Sequence of chain A:
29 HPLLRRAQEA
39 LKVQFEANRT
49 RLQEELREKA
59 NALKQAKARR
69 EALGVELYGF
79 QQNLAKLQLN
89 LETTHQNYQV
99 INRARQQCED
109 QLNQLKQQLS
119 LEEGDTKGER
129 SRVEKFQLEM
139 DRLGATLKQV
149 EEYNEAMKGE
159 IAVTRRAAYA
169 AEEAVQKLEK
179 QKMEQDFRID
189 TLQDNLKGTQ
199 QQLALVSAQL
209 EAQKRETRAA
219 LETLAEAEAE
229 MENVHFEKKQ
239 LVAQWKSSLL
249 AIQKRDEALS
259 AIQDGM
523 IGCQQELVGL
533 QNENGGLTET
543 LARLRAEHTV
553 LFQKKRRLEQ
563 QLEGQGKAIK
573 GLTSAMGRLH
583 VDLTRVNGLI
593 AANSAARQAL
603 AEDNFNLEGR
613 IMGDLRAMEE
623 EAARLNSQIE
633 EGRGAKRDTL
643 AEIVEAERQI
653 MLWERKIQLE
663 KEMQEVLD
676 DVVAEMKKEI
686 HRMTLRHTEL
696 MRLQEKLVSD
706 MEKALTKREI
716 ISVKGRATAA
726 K

This data describes a binding interaction between two proteins.

Contacts between the two chains:
Residue N718 in chain B contacts residue K712 in chain A (closest heavy-atom distance 3.3 Å).
Residue D110 in chain B is in contact with residue L117 in chain A (closest heavy-atom distance 3.3 Å).
Residue E201 in chain B interacts with residue L208 in chain A (closest heavy-atom distance 3.3 Å).
Residue K599 in chain B contacts residue N606 in chain A (closest heavy-atom distance 3.1 Å).
Residue R582 in chain B interacts with residue D584 in chain A (closest heavy-atom distance 3.2 Å).
Residue D177 in chain B interacts with residue Q183 in chain A (closest heavy-atom distance 3.2 Å).
Residue D535 in chain B is in contact with residue L543 in chain A (closest heavy-atom distance 3.2 Å).
Residue K163 in chain B contacts residue E170 in chain A (closest heavy-atom distance 3.3 Å).
Residue N718 in chain B interacts with residue R713 in chain A (closest heavy-atom distance 2.7 Å).
Residue D178 in chain B is in contact with residue Q183 in chain A (closest heavy-atom distance 3.3 Å).
Residue S656 in chain B interacts with residue E662 in chain A (closest heavy-atom distance 3.0 Å).
Residue L585 in chain B interacts with residue N595 in chain A (closest heavy-atom distance 3.3 Å).
Residue Y173 in chain B contacts residue K180 in chain A (closest heavy-atom distance 2.8 Å).
Residue N529 in chain B is in contact with residue E535 in chain A (closest heavy-atom distance 2.9 Å).
Residue E171 in chain B is in contact with residue L176 in chain A (closest heavy-atom distance 3.2 Å).
Residue F652 in chain B is in contact with residue E662 in chain A (closest heavy-atom distance 3.1 Å).
Residue R230 in chain B is in contact with residue K236 in chain A (closest heavy-atom distance 3.0 Å).
Residue D177 in chain B is in contact with residue D184 in chain A (closest heavy-atom distance 3.0 Å).
Residue M65 in chain B contacts residue L75 in chain A (closest heavy-atom distance 3.2 Å).
Residue R247 in chain B contacts residue D254 in chain A (closest heavy-atom distance 2.3 Å).
Residue L128 in chain B contacts residue Q135 in chain A (closest heavy-atom distance 3.1 Å).
Residue L581 in chain B contacts residue N589 in chain A (closest heavy-atom distance 3.3 Å).
Residue Q649 in chain B interacts with residue W655 in chain A (closest heavy-atom distance 3.3 Å).
Residue E33 in chain B contacts residue K40 in chain A (closest heavy-atom distance 3.2 Å).
Residue Q236 in chain B contacts residue W243 in chain A (closest heavy-atom distance 3.2 Å).
Residue L128 in chain B interacts with residue M138 in chain A (closest heavy-atom distance 3.2 Å).
Residue E93 in chain B interacts with residue I99 in chain A (closest heavy-atom distance 3.2 Å).
Residue R61 in chain B contacts residue R68 in chain A (closest heavy-atom distance 3.1 Å).
Residue E93 in chain B is in contact with residue R103 in chain A (closest heavy-atom distance 3.2 Å).
Residue M606 in chain B interacts with residue R612 in chain A (closest heavy-atom distance 3.3 Å).
Residue L585 in chain B contacts residue I592 in chain A (closest heavy-atom distance 3.3 Å).
Residue R564 in chain B interacts with residue Q567 in chain A (closest heavy-atom distance 3.2 Å).
Residue S560 in chain B is in contact with residue Q567 in chain A (closest heavy-atom distance 3.3 Å).
Residue E577 in chain B interacts with residue L585 in chain A (closest heavy-atom distance 3.3 Å).
Residue L170 in chain B contacts residue E177 in chain A (closest heavy-atom distance 3.2 Å).
Residue L522 in chain B is in contact with residue E528 in chain A (closest heavy-atom distance 3.2 Å).
Residue R696 in chain B is in contact with residue H692 in chain A (closest heavy-atom distance 3.2 Å).
Residue N58 in chain B contacts residue A64 in chain A (closest heavy-atom distance 3.3 Å).
Residue R683 in chain B is in contact with residue V677 in chain A (closest heavy-atom distance 3.3 Å).
Residue R118 in chain B interacts with residue E120 in chain A (closest heavy-atom distance 3.2 Å).
Residue D66 in chain B is in contact with residue L71 in chain A (closest heavy-atom distance 3.3 Å).
Residue M44 in chain B is in contact with residue Q51 in chain A (closest heavy-atom distance 3.1 Å).
Residue L48 in chain B interacts with residue K57 in chain A (closest heavy-atom distance 3.3 Å).
Residue N550 in chain B interacts with residue K557 in chain A (closest heavy-atom distance 3.1 Å).
Residue D694 in chain B is in contact with residue M688 in chain A (closest heavy-atom distance 3.0 Å).
Residue F223 in chain B interacts with residue E228 in chain A (closest heavy-atom distance 3.0 Å).
Residue D177 in chain B is in contact with residue K180 in chain A (closest heavy-atom distance 2.7 Å).
Residue Q687 in chain B is in contact with residue M681 in chain A (closest heavy-atom distance 3.2 Å).
Residue M104 in chain B contacts residue C106 in chain A (closest heavy-atom distance 3.2 Å).
Residue I655 in chain B is in contact with residue E662 in chain A (closest heavy-atom distance 3.1 Å).
Residue I125 in chain B is in contact with residue E127 in chain A (closest heavy-atom distance 3.2 Å).
Residue Q215 in chain B is in contact with residue L222 in chain A (closest heavy-atom distance 3.1 Å).
Residue R118 in chain B interacts with residue D123 in chain A (closest heavy-atom distance 3.1 Å).
Residue L37 in chain B is in contact with residue E44 in chain A (closest heavy-atom distance 3.2 Å).
Residue E205 in chain B contacts residue K212 in chain A (closest heavy-atom distance 3.4 Å).
Residue E115 in chain B interacts with residue E120 in chain A (closest heavy-atom distance 2.8 Å).
Residue L202 in chain B contacts residue Q207 in chain A (closest heavy-atom distance 3.3 Å).
Residue L707 in chain B contacts residue D705 in chain A (closest heavy-atom distance 3.2 Å).
Residue N34 in chain B interacts with residue L39 in chain A (closest heavy-atom distance 3.2 Å).
Residue D570 in chain B interacts with residue M578 in chain A (closest heavy-atom distance 3.3 Å).

Sequence of chain B:
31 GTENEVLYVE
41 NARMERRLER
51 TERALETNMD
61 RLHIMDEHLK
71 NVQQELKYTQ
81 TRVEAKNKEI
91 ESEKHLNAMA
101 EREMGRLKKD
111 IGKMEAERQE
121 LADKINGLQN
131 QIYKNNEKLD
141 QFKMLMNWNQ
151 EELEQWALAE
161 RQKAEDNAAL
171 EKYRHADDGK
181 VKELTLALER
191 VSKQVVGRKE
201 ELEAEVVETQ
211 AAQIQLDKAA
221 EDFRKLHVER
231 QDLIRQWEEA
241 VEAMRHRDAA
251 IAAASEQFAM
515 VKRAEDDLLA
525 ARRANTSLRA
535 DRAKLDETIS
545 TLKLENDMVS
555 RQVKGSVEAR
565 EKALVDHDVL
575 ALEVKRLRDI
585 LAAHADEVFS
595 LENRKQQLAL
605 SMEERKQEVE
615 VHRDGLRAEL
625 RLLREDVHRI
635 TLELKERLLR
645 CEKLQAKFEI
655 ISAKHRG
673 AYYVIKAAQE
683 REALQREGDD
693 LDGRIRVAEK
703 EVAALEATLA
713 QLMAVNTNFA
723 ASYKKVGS